Sequence of chain B:
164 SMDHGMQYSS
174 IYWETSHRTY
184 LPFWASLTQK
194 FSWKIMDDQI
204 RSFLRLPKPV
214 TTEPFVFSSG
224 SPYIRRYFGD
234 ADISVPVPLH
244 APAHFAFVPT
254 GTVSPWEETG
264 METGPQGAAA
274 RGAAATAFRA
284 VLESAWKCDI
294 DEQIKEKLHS

Contacts between the two chains:
Residue D303 in chain A is in contact with residue E177 in chain B (closest heavy-atom distance 4.3 Å).
Residue T309 in chain A is in contact with residue M169 in chain B (closest heavy-atom distance 3.5 Å).
Residue T302 in chain A interacts with residue E177 in chain B (closest heavy-atom distance 4.2 Å).
Residue M140 in chain A interacts with residue I198 in chain B (closest heavy-atom distance 4.3 Å).
Residue T272 in chain A interacts with residue S179 in chain B (closest heavy-atom distance 3.5 Å).
Residue N274 in chain A contacts residue H180 in chain B (closest heavy-atom distance 3.9 Å).
Residue P307 in chain A contacts residue Q170 in chain B (closest heavy-atom distance 3.1 Å).
Residue T302 in chain A contacts residue W176 in chain B (closest heavy-atom distance 3.2 Å).
Residue F137 in chain A is in contact with residue F194 in chain B (closest heavy-atom distance 3.8 Å).
Residue T308 in chain A interacts with residue S172 in chain B (closest heavy-atom distance 3.8 Å).
Residue L144 in chain A contacts residue D233 in chain B (closest heavy-atom distance 4.0 Å).
Residue Y141 in chain A is in contact with residue K197 in chain B (closest heavy-atom distance 4.1 Å).
Residue F301 in chain A interacts with residue E177 in chain B (closest heavy-atom distance 3.5 Å).
Residue L144 in chain A contacts residue I236 in chain B (closest heavy-atom distance 3.9 Å).
Residue V304 in chain A contacts residue W176 in chain B (closest heavy-atom distance 3.2 Å).
Residue T134 in chain A interacts with residue K193 in chain B (closest heavy-atom distance 3.7 Å).
Residue D303 in chain A contacts residue W176 in chain B (closest heavy-atom distance 2.9 Å).
Residue A273 in chain A contacts residue T178 in chain B (closest heavy-atom distance 3.7 Å).
Residue V304 in chain A contacts residue Y175 in chain B (closest heavy-atom distance 3.2 Å).
Residue Y141 in chain A interacts with residue S195 in chain B (closest heavy-atom distance 3.8 Å).
Residue T308 in chain A contacts residue Q170 in chain B (closest heavy-atom distance 3.4 Å).
Residue D303 in chain A interacts with residue S179 in chain B (closest heavy-atom distance 3.5 Å).
Residue D303 in chain A is in contact with residue T178 in chain B (closest heavy-atom distance 3.4 Å).
Residue L144 in chain A contacts residue I198 in chain B (closest heavy-atom distance 4.2 Å).
Residue P307 in chain A is in contact with residue S173 in chain B (closest heavy-atom distance 4.0 Å).
Residue F305 in chain A is in contact with residue Y175 in chain B (closest heavy-atom distance 3.6 Å).
Residue T302 in chain A interacts with residue Y175 in chain B (closest heavy-atom distance 3.8 Å).
Residue R298 in chain A is in contact with residue Y175 in chain B (closest heavy-atom distance 3.6 Å).
Residue T302 in chain A interacts with residue T178 in chain B (closest heavy-atom distance 3.7 Å).
Residue F301 in chain A is in contact with residue T178 in chain B (closest heavy-atom distance 3.6 Å).
Residue T309 in chain A contacts residue Q170 in chain B (closest heavy-atom distance 3.3 Å).
Residue W280 in chain A interacts with residue E177 in chain B (closest heavy-atom distance 4.3 Å).
Residue M131 in chain A interacts with residue L190 in chain B (closest heavy-atom distance 4.1 Å).
Residue T134 in chain A contacts residue Q192 in chain B (closest heavy-atom distance 3.6 Å).
Residue T272 in chain A contacts residue T178 in chain B (closest heavy-atom distance 4.3 Å).
Residue I147 in chain A interacts with residue I236 in chain B (closest heavy-atom distance 3.7 Å).
Residue F137 in chain A contacts residue I198 in chain B (closest heavy-atom distance 3.9 Å).
Residue T134 in chain A contacts residue F194 in chain B (closest heavy-atom distance 3.7 Å).
Residue F305 in chain A is in contact with residue S173 in chain B (closest heavy-atom distance 3.5 Å).
Residue N138 in chain A contacts residue F194 in chain B (closest heavy-atom distance 3.6 Å).
Residue T308 in chain A interacts with residue Y171 in chain B (closest heavy-atom distance 3.6 Å).
Residue N138 in chain A interacts with residue K193 in chain B (closest heavy-atom distance 2.4 Å).
Residue F305 in chain A is in contact with residue I174 in chain B (closest heavy-atom distance 3.5 Å).
Residue N138 in chain A interacts with residue Q192 in chain B (closest heavy-atom distance 4.0 Å).
Residue M131 in chain A interacts with residue Q192 in chain B (closest heavy-atom distance 3.4 Å).
Residue I147 in chain A is in contact with residue F231 in chain B (closest heavy-atom distance 4.1 Å).
Residue L151 in chain A interacts with residue I236 in chain B (closest heavy-atom distance 3.8 Å).
Residue A273 in chain A contacts residue S179 in chain B (closest heavy-atom distance 3.5 Å).
Residue I306 in chain A interacts with residue I174 in chain B (closest heavy-atom distance 2.6 Å).
Residue I306 in chain A contacts residue S173 in chain B (closest heavy-atom distance 3.6 Å).
Residue F137 in chain A interacts with residue Q202 in chain B (closest heavy-atom distance 4.4 Å).
Residue K290 in chain A interacts with residue E177 in chain B (closest heavy-atom distance 3.6 Å).
Residue T308 in chain A is in contact with residue S173 in chain B (closest heavy-atom distance 3.7 Å).
Residue L151 in chain A is in contact with residue F231 in chain B (closest heavy-atom distance 3.9 Å).
Residue I306 in chain A contacts residue Q170 in chain B (closest heavy-atom distance 3.4 Å).
Residue N289 in chain A interacts with residue Y175 in chain B (closest heavy-atom distance 4.0 Å).
Residue N289 in chain A interacts with residue E177 in chain B (closest heavy-atom distance 2.5 Å).
Residue A273 in chain A contacts residue H180 in chain B (closest heavy-atom distance 3.9 Å).
Residue K310 in chain A is in contact with residue M169 in chain B (closest heavy-atom distance 4.1 Å).
Residue K135 in chain A is in contact with residue Q192 in chain B (closest heavy-atom distance 4.3 Å).

Sequence of chain A:
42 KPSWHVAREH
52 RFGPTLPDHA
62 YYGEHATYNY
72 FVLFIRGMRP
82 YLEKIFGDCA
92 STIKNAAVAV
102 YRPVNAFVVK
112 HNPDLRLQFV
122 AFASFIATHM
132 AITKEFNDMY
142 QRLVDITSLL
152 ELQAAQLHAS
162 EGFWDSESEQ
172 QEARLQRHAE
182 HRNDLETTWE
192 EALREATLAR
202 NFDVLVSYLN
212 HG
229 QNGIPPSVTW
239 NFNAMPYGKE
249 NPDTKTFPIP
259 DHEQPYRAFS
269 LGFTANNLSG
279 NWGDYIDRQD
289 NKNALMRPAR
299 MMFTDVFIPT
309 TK

These two protein chains interact to form a complex.